Sequence of the first protein:
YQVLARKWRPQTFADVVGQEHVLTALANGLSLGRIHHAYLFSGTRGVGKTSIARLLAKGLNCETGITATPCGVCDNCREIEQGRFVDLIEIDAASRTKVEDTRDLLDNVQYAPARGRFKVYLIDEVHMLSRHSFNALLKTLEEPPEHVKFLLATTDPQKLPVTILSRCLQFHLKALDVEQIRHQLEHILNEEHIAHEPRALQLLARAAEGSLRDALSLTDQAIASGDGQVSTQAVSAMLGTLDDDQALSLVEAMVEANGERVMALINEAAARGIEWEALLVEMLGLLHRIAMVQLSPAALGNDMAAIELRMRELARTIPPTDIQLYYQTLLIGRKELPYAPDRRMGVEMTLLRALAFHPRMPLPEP

Contacts between the two chains:
Residue A7 in the first protein contacts residue S168 in the second protein (closest heavy-atom distance 3.5 Å).
Residue K100 in the first protein is in contact with residue R133 in the second protein (closest heavy-atom distance 2.5 Å).
Residue A96 in the first protein interacts with residue K161 in the second protein (closest heavy-atom distance 3.3 Å).
Residue E367 in the first protein is in contact with residue P322 in the second protein (closest heavy-atom distance 3.4 Å).
Residue L354 in the first protein is in contact with residue L297 in the second protein (closest heavy-atom distance 3.1 Å).
Residue Q84 in the first protein is in contact with residue R169 in the second protein (closest heavy-atom distance 3.1 Å).
Residue Y341 in the first protein interacts with residue L333 in the second protein (closest heavy-atom distance 3.2 Å).
Residue R86 in the first protein interacts with residue N137 in the second protein (closest heavy-atom distance 2.9 Å).
Residue M240 in the first protein is in contact with residue K176 in the second protein (closest heavy-atom distance 2.9 Å).
Residue E102 in the first protein contacts residue R133 in the second protein (closest heavy-atom distance 3.6 Å).
Residue R11 in the first protein interacts with residue E144 in the second protein (closest heavy-atom distance 3.7 Å).
Residue A226 in the first protein is in contact with residue A27 in the second protein (closest heavy-atom distance 3.3 Å).
Residue L354 in the first protein is in contact with residue M294 in the second protein (closest heavy-atom distance 3.4 Å).
Residue R215 in the first protein is in contact with residue V164 in the second protein (closest heavy-atom distance 2.9 Å).
Residue R355 in the first protein contacts residue Q326 in the second protein (closest heavy-atom distance 3.2 Å).
Residue D229 in the first protein interacts with residue L34 in the second protein (closest heavy-atom distance 3.0 Å).
Residue L107 in the first protein is in contact with residue R133 in the second protein (closest heavy-atom distance 2.9 Å).
Residue Q223 in the first protein interacts with residue F173 in the second protein (closest heavy-atom distance 3.4 Å).
Residue Y3 in the first protein is in contact with residue H39 in the second protein (closest heavy-atom distance 3.3 Å).
Residue Q223 in the first protein is in contact with residue Q172 in the second protein (closest heavy-atom distance 3.0 Å).
Residue E350 in the first protein interacts with residue M294 in the second protein (closest heavy-atom distance 3.4 Å).
Residue R56 in the first protein contacts residue T165 in the second protein (closest heavy-atom distance 3.0 Å).
Residue M265 in the first protein contacts residue M294 in the second protein (closest heavy-atom distance 3.4 Å).
Residue A239 in the first protein interacts with residue H23 in the second protein (closest heavy-atom distance 2.8 Å).
Residue D344 in the first protein interacts with residue D179 in the second protein (closest heavy-atom distance 3.6 Å).
Residue Q84 in the first protein is in contact with residue E144 in the second protein (closest heavy-atom distance 3.0 Å).
Residue A342 in the first protein is in contact with residue L333 in the second protein (closest heavy-atom distance 3.7 Å).
Residue M351 in the first protein interacts with residue Q326 in the second protein (closest heavy-atom distance 2.7 Å).
Residue R11 in the first protein interacts with residue T165 in the second protein (closest heavy-atom distance 3.2 Å).
Residue R8 in the first protein interacts with residue S168 in the second protein (closest heavy-atom distance 3.3 Å).
Residue M351 in the first protein contacts residue Y329 in the second protein (closest heavy-atom distance 3.6 Å).
Residue L354 in the first protein contacts residue A293 in the second protein (closest heavy-atom distance 3.6 Å).
Residue Q84 in the first protein contacts residue L140 in the second protein (closest heavy-atom distance 3.5 Å).
Residue Y341 in the first protein interacts with residue K337 in the second protein (closest heavy-atom distance 3.5 Å).
Residue E350 in the first protein interacts with residue H290 in the second protein (closest heavy-atom distance 3.1 Å).
Residue P343 in the first protein is in contact with residue V283 in the second protein (closest heavy-atom distance 3.6 Å).
Residue T52 in the first protein contacts residue V164 in the second protein (closest heavy-atom distance 3.4 Å).
Residue R355 in the first protein contacts residue Q330 in the second protein (closest heavy-atom distance 3.2 Å).
Residue E277 in the first protein contacts residue K176 in the second protein (closest heavy-atom distance 3.3 Å).
Residue M347 in the first protein contacts residue H290 in the second protein (closest heavy-atom distance 3.1 Å).
Residue D229 in the first protein interacts with residue R36 in the second protein (closest heavy-atom distance 3.1 Å).
Residue D229 in the first protein is in contact with residue N30 in the second protein (closest heavy-atom distance 3.6 Å).
Residue E367 in the first protein is in contact with residue R318 in the second protein (closest heavy-atom distance 3.6 Å).
Residue L365 in the first protein is in contact with residue L297 in the second protein (closest heavy-atom distance 3.5 Å).
Residue E367 in the first protein interacts with residue P321 in the second protein (closest heavy-atom distance 3.0 Å).
Residue R8 in the first protein contacts residue E144 in the second protein (closest heavy-atom distance 3.1 Å).
Residue E367 in the first protein interacts with residue I320 in the second protein (closest heavy-atom distance 2.7 Å).
Residue I93 in the first protein contacts residue R133 in the second protein (closest heavy-atom distance 3.6 Å).
Residue S227 in the first protein interacts with residue A27 in the second protein (closest heavy-atom distance 3.5 Å).
Residue Y341 in the first protein is in contact with residue R336 in the second protein (closest heavy-atom distance 2.9 Å).
Residue R86 in the first protein is in contact with residue A138 in the second protein (closest heavy-atom distance 2.9 Å).
Residue G85 in the first protein is in contact with residue T165 in the second protein (closest heavy-atom distance 3.6 Å).
Residue R86 in the first protein is in contact with residue K141 in the second protein (closest heavy-atom distance 3.0 Å).
Residue D222 in the first protein contacts residue L171 in the second protein (closest heavy-atom distance 3.5 Å).
Residue F359 in the first protein interacts with residue T323 in the second protein (closest heavy-atom distance 3.3 Å).
Residue A342 in the first protein contacts residue R336 in the second protein (closest heavy-atom distance 3.5 Å).
Residue G261 in the first protein interacts with residue L297 in the second protein (closest heavy-atom distance 3.3 Å).
Residue E367 in the first protein is in contact with residue A317 in the second protein (closest heavy-atom distance 3.5 Å).
Residue A273 in the first protein is in contact with residue E22 in the second protein (closest heavy-atom distance 3.6 Å).
Residue V5 in the first protein is in contact with residue S168 in the second protein (closest heavy-atom distance 3.6 Å).

This data describes a binding interaction between two proteins.

Sequence of the second protein:
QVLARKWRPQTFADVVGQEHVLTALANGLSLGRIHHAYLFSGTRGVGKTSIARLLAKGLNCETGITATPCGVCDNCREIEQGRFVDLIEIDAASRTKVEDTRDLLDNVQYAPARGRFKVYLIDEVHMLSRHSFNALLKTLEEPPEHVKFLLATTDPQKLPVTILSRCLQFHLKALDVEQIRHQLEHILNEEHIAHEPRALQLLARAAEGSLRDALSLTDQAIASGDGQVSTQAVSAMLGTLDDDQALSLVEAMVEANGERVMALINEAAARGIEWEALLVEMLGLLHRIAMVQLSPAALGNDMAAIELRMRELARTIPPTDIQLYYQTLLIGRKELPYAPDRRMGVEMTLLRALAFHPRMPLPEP